Sequence of chain B:
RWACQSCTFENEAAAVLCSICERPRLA

Sequence of chain A:
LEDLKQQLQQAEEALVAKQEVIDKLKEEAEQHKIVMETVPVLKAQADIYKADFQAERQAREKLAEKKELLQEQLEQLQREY

This data describes a binding interaction between two proteins.

Interface contacts:
Residue K29 in chain A contacts residue L25 in chain B (closest heavy-atom distance 4.2 Å).
Residue Q18 in chain A is in contact with residue A21 in chain B (closest heavy-atom distance 4.3 Å).
Residue K29 in chain A is in contact with residue E30 in chain B (closest heavy-atom distance 2.8 Å).
Residue Q18 in chain A interacts with residue V24 in chain B (closest heavy-atom distance 4.2 Å).
Residue A25 in chain A contacts residue L25 in chain B (closest heavy-atom distance 3.6 Å).
Residue Q18 in chain A contacts residue A22 in chain B (closest heavy-atom distance 3.3 Å).
Residue Q21 in chain A contacts residue V24 in chain B (closest heavy-atom distance 4.2 Å).
Residue K29 in chain A is in contact with residue R31 in chain B (closest heavy-atom distance 4.9 Å).
Residue A22 in chain A is in contact with residue V24 in chain B (closest heavy-atom distance 4.2 Å).
Residue A25 in chain A interacts with residue V24 in chain B (closest heavy-atom distance 4.8 Å).